The following describes two proteins that form a bound complex.

Interface contacts:
Residue V194 in chain B interacts with residue H623 in chain A (closest heavy-atom distance 3.9 Å).
Residue Y108 in chain B is in contact with residue E634 in chain A (closest heavy-atom distance 3.6 Å).
Residue Y197 in chain B contacts residue I628 in chain A (closest heavy-atom distance 3.8 Å).
Residue L91 in chain B interacts with residue V630 in chain A (closest heavy-atom distance 3.9 Å).
Residue M229 in chain B is in contact with residue Y616 in chain A (closest heavy-atom distance 3.7 Å).
Residue Y217 in chain B interacts with residue Q608 in chain A (closest heavy-atom distance 3.0 Å).
Residue L164 in chain B contacts residue E629 in chain A (closest heavy-atom distance 4.6 Å).
Residue M83 in chain B is in contact with residue Q667 in chain A (closest heavy-atom distance 3.6 Å).
Residue R198 in chain B contacts residue E626 in chain A (closest heavy-atom distance 3.3 Å).
Residue N192 in chain B contacts residue L622 in chain A (closest heavy-atom distance 2.4 Å).
Residue N113 in chain B interacts with residue R665 in chain A (closest heavy-atom distance 2.8 Å).
Residue R198 in chain B interacts with residue I628 in chain A (closest heavy-atom distance 3.1 Å).
Residue L91 in chain B is in contact with residue R631 in chain A (closest heavy-atom distance 3.1 Å).
Residue L164 in chain B is in contact with residue V630 in chain A (closest heavy-atom distance 4.1 Å).
Residue K84 in chain B interacts with residue Q667 in chain A (closest heavy-atom distance 3.0 Å).
Residue P199 in chain B is in contact with residue I628 in chain A (closest heavy-atom distance 4.2 Å).
Residue N192 in chain B interacts with residue H623 in chain A (closest heavy-atom distance 3.6 Å).
Residue N228 in chain B is in contact with residue Y616 in chain A (closest heavy-atom distance 3.3 Å).
Residue M83 in chain B interacts with residue G668 in chain A (closest heavy-atom distance 4.6 Å).
Residue N113 in chain B contacts residue R666 in chain A (closest heavy-atom distance 3.8 Å).
Residue P94 in chain B contacts residue R631 in chain A (closest heavy-atom distance 3.9 Å).
Residue K161 in chain B interacts with residue I628 in chain A (closest heavy-atom distance 4.2 Å).
Residue N113 in chain B is in contact with residue Q667 in chain A (closest heavy-atom distance 3.5 Å).
Residue D232 in chain B contacts residue R620 in chain A (closest heavy-atom distance 3.6 Å).
Residue F196 in chain B contacts residue I625 in chain A (closest heavy-atom distance 3.4 Å).
Residue S200 in chain B is in contact with residue I628 in chain A (closest heavy-atom distance 3.7 Å).
Residue M229 in chain B contacts residue H623 in chain A (closest heavy-atom distance 3.3 Å).
Residue E89 in chain B interacts with residue E634 in chain A (closest heavy-atom distance 4.5 Å).
Residue E254 in chain B contacts residue R620 in chain A (closest heavy-atom distance 2.8 Å).
Residue R195 in chain B interacts with residue I624 in chain A (closest heavy-atom distance 3.4 Å).
Residue C86 in chain B contacts residue H636 in chain A (closest heavy-atom distance 4.0 Å).
Residue M229 in chain B contacts residue I614 in chain A (closest heavy-atom distance 4.1 Å).
Residue D111 in chain B is in contact with residue R650 in chain A (closest heavy-atom distance 3.1 Å).
Residue S115 in chain B contacts residue Q667 in chain A (closest heavy-atom distance 4.0 Å).
Residue M229 in chain B is in contact with residue D612 in chain A (closest heavy-atom distance 4.3 Å).
Residue N113 in chain B is in contact with residue F664 in chain A (closest heavy-atom distance 2.8 Å).
Residue E96 in chain B is in contact with residue I628 in chain A (closest heavy-atom distance 3.3 Å).
Residue M229 in chain B is in contact with residue I619 in chain A (closest heavy-atom distance 4.1 Å).
Residue D93 in chain B contacts residue R631 in chain A (closest heavy-atom distance 3.0 Å).
Residue P85 in chain B is in contact with residue Q667 in chain A (closest heavy-atom distance 4.0 Å).
Residue G82 in chain B is in contact with residue Q667 in chain A (closest heavy-atom distance 3.1 Å).
Residue L91 in chain B is in contact with residue P633 in chain A (closest heavy-atom distance 4.3 Å).
Residue P110 in chain B is in contact with residue R650 in chain A (closest heavy-atom distance 3.2 Å).
Residue F196 in chain B is in contact with residue I624 in chain A (closest heavy-atom distance 3.6 Å).
Residue F196 in chain B interacts with residue E626 in chain A (closest heavy-atom distance 3.3 Å).
Residue S226 in chain B is in contact with residue D612 in chain A (closest heavy-atom distance 4.3 Å).
Residue C86 in chain B contacts residue Q667 in chain A (closest heavy-atom distance 4.4 Å).
Residue N192 in chain B contacts residue I624 in chain A (closest heavy-atom distance 4.0 Å).
Residue Q201 in chain B contacts residue V630 in chain A (closest heavy-atom distance 3.5 Å).
Residue Y108 in chain B interacts with residue P635 in chain A (closest heavy-atom distance 4.1 Å).
Residue D111 in chain B interacts with residue F664 in chain A (closest heavy-atom distance 4.4 Å).
Residue S226 in chain B interacts with residue Y616 in chain A (closest heavy-atom distance 4.5 Å).
Residue E254 in chain B is in contact with residue Y616 in chain A (closest heavy-atom distance 3.4 Å).
Residue Y108 in chain B contacts residue H636 in chain A (closest heavy-atom distance 3.3 Å).
Residue R198 in chain B contacts residue E627 in chain A (closest heavy-atom distance 3.9 Å).
Residue Y197 in chain B contacts residue E626 in chain A (closest heavy-atom distance 3.0 Å).
Residue R198 in chain B is in contact with residue I625 in chain A (closest heavy-atom distance 3.5 Å).
Residue V114 in chain B interacts with residue Q667 in chain A (closest heavy-atom distance 2.6 Å).
Residue S200 in chain B is in contact with residue E627 in chain A (closest heavy-atom distance 4.0 Å).
Residue R195 in chain B is in contact with residue E626 in chain A (closest heavy-atom distance 2.9 Å).

Sequence of chain A:
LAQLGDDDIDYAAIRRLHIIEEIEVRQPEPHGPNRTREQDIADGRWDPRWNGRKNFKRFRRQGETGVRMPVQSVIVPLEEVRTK

Sequence of chain B:
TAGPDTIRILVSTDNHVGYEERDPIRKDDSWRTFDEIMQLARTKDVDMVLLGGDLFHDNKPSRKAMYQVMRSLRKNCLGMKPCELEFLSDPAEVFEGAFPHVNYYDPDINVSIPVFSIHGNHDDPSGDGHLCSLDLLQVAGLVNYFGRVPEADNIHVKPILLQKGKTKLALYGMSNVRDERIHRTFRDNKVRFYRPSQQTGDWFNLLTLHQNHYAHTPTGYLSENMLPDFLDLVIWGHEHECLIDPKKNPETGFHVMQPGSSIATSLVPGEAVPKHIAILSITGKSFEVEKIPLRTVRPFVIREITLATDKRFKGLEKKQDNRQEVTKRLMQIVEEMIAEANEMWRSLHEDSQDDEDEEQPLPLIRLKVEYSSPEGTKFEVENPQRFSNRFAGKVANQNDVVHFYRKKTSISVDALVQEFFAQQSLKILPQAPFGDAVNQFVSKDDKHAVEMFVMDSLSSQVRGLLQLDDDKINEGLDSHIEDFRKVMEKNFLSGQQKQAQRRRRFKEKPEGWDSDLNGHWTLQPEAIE